The following describes two proteins that form a bound complex.

Sequence of chain B:
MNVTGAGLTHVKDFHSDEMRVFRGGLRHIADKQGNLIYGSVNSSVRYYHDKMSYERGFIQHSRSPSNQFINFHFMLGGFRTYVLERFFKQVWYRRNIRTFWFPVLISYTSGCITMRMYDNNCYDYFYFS

Sequence of chain A:
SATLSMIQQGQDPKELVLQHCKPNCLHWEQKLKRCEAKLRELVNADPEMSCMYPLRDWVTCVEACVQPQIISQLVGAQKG

Interface contacts:
Residue F126 in chain B is in contact with residue Y60 in chain A (closest heavy-atom distance 4.8 Å).
Residue S129 in chain B is in contact with residue R41 in chain A (closest heavy-atom distance 4.3 Å).
Residue S129 in chain B is in contact with residue C42 in chain A (closest heavy-atom distance 3.8 Å).
Residue F126 in chain B is in contact with residue S57 in chain A (closest heavy-atom distance 4.9 Å).
Residue S129 in chain B contacts residue K45 in chain A (closest heavy-atom distance 3.5 Å).